Sequence of chain B:
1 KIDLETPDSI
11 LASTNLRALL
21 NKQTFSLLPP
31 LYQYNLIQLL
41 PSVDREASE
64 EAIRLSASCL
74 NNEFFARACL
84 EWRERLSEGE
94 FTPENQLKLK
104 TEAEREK

Sequence of chain A:
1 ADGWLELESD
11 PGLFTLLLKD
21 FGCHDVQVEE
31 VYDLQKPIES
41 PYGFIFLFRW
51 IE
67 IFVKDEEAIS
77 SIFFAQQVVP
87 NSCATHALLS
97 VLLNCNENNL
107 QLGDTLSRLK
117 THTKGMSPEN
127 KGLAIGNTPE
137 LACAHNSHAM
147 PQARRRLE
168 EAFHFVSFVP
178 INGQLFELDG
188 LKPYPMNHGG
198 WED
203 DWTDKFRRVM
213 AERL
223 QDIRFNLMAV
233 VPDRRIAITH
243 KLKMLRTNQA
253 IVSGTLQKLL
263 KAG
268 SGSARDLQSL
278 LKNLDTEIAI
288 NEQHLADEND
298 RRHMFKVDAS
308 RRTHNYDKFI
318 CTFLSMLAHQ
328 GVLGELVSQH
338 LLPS

Residue-level contacts at the interface:
Residue V334 in chain A contacts residue L11 in chain B (closest heavy-atom distance 3.8 Å).
Residue F320 in chain A contacts residue F25 in chain B (closest heavy-atom distance 3.6 Å).
Residue R151 in chain A interacts with residue R88 in chain B (closest heavy-atom distance 3.5 Å).
Residue F320 in chain A contacts residue L28 in chain B (closest heavy-atom distance 3.4 Å).
Residue H311 in chain A contacts residue L39 in chain B (closest heavy-atom distance 3.0 Å).
Residue Y313 in chain A interacts with residue F78 in chain B (closest heavy-atom distance 3.5 Å).
Residue L324 in chain A contacts residue T24 in chain B (closest heavy-atom distance 3.5 Å).
Residue Q148 in chain A is in contact with residue E84 in chain B (closest heavy-atom distance 3.0 Å).
Residue L339 in chain A contacts residue N15 in chain B (closest heavy-atom distance 3.6 Å).
Residue F316 in chain A contacts residue L40 in chain B (closest heavy-atom distance 3.5 Å).
Residue H337 in chain A contacts residue N15 in chain B (closest heavy-atom distance 2.7 Å).
Residue H326 in chain A is in contact with residue Y32 in chain B (closest heavy-atom distance 3.5 Å).
Residue L333 in chain A is in contact with residue T24 in chain B (closest heavy-atom distance 3.6 Å).
Residue R151 in chain A interacts with residue E84 in chain B (closest heavy-atom distance 3.4 Å).
Residue R308 in chain A is in contact with residue D44 in chain B (closest heavy-atom distance 2.7 Å).
Residue R309 in chain A is in contact with residue F77 in chain B (closest heavy-atom distance 3.5 Å).
Residue R308 in chain A interacts with residue S71 in chain B (closest heavy-atom distance 2.6 Å).
Residue T319 in chain A contacts residue L39 in chain B (closest heavy-atom distance 3.3 Å).
Residue S307 in chain A is in contact with residue S42 in chain B (closest heavy-atom distance 3.6 Å).
Residue Y313 in chain A contacts residue P41 in chain B (closest heavy-atom distance 3.1 Å).
Residue T319 in chain A is in contact with residue L36 in chain B (closest heavy-atom distance 3.2 Å).
Residue V334 in chain A contacts residue T14 in chain B (closest heavy-atom distance 3.2 Å).
Residue Q327 in chain A contacts residue P29 in chain B (closest heavy-atom distance 3.6 Å).
Residue M323 in chain A is in contact with residue Y32 in chain B (closest heavy-atom distance 3.5 Å).
Residue F316 in chain A contacts residue L73 in chain B (closest heavy-atom distance 3.6 Å).
Residue L338 in chain A interacts with residue S13 in chain B (closest heavy-atom distance 3.4 Å).
Residue L324 in chain A interacts with residue L20 in chain B (closest heavy-atom distance 3.7 Å).
Residue S307 in chain A is in contact with residue P41 in chain B (closest heavy-atom distance 3.7 Å).
Residue L330 in chain A contacts residue L19 in chain B (closest heavy-atom distance 3.7 Å).
Residue H337 in chain A is in contact with residue A18 in chain B (closest heavy-atom distance 3.6 Å).
Residue H311 in chain A is in contact with residue L40 in chain B (closest heavy-atom distance 3.3 Å).
Residue L321 in chain A interacts with residue L4 in chain B (closest heavy-atom distance 3.6 Å).
Residue H337 in chain A is in contact with residue L19 in chain B (closest heavy-atom distance 3.5 Å).
Residue V334 in chain A interacts with residue I10 in chain B (closest heavy-atom distance 3.6 Å).
Residue M323 in chain A interacts with residue L28 in chain B (closest heavy-atom distance 3.6 Å).
Residue M323 in chain A contacts residue L36 in chain B (closest heavy-atom distance 3.7 Å).
Residue L321 in chain A contacts residue L20 in chain B (closest heavy-atom distance 3.7 Å).
Residue R308 in chain A is in contact with residue F77 in chain B (closest heavy-atom distance 3.5 Å).
Residue F316 in chain A contacts residue L36 in chain B (closest heavy-atom distance 3.5 Å).
Residue L321 in chain A contacts residue L11 in chain B (closest heavy-atom distance 3.6 Å).
Residue L339 in chain A is in contact with residue R86 in chain B (closest heavy-atom distance 3.4 Å).
Residue L339 in chain A interacts with residue S13 in chain B (closest heavy-atom distance 2.8 Å).
Residue V304 in chain A contacts residue V43 in chain B (closest heavy-atom distance 3.5 Å).
Residue F320 in chain A contacts residue L20 in chain B (closest heavy-atom distance 3.5 Å).
Residue G328 in chain A interacts with residue K1 in chain B (closest heavy-atom distance 3.2 Å).
Residue H337 in chain A contacts residue T14 in chain B (closest heavy-atom distance 3.5 Å).
Residue R308 in chain A contacts residue N75 in chain B (closest heavy-atom distance 3.2 Å).
Residue Y313 in chain A contacts residue N75 in chain B (closest heavy-atom distance 3.6 Å).
Residue S322 in chain A contacts residue L4 in chain B (closest heavy-atom distance 3.5 Å).
Residue V334 in chain A interacts with residue L19 in chain B (closest heavy-atom distance 3.6 Å).
Residue D314 in chain A is in contact with residue R88 in chain B (closest heavy-atom distance 2.4 Å).
Residue F320 in chain A interacts with residue L36 in chain B (closest heavy-atom distance 3.6 Å).
Residue H311 in chain A interacts with residue P41 in chain B (closest heavy-atom distance 3.5 Å).
Residue A325 in chain A contacts residue K1 in chain B (closest heavy-atom distance 2.3 Å).
Residue Q327 in chain A contacts residue Y32 in chain B (closest heavy-atom distance 3.4 Å).
Residue L333 in chain A is in contact with residue L19 in chain B (closest heavy-atom distance 3.3 Å).
Residue D305 in chain A contacts residue F77 in chain B (closest heavy-atom distance 3.7 Å).
Residue F316 in chain A interacts with residue F78 in chain B (closest heavy-atom distance 3.5 Å).
Residue Q148 in chain A is in contact with residue R80 in chain B (closest heavy-atom distance 3.6 Å).
Residue S307 in chain A is in contact with residue V43 in chain B (closest heavy-atom distance 3.5 Å).

These two protein chains interact to form a complex.